Sequence of protein 1:
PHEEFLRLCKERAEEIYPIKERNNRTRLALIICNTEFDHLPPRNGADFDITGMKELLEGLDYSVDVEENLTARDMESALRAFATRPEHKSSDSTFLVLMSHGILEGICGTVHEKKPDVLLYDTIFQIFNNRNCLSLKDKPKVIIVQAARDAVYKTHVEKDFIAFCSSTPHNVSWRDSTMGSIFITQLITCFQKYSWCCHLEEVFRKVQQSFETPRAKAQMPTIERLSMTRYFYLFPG

Sequence of protein 2:
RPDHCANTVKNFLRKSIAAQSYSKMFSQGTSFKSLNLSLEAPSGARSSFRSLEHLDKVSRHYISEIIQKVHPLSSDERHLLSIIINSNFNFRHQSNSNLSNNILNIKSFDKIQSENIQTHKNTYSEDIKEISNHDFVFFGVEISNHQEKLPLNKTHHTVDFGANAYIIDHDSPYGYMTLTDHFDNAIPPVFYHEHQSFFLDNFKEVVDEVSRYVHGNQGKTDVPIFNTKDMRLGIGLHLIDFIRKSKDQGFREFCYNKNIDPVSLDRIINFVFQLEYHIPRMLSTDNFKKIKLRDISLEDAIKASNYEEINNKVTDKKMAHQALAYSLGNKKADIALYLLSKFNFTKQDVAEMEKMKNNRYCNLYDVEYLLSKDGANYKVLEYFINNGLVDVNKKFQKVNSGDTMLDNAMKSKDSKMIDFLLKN

Residue-level contacts at the interface:
Residue Y130 in protein 2 is in contact with residue V214 in protein 1 (closest heavy-atom distance 3.4 Å).
Residue K379 in protein 2 is in contact with residue N81 in protein 1 (closest heavy-atom distance 4.0 Å).
Residue N128 in protein 2 contacts residue R217 in protein 1 (closest heavy-atom distance 4.1 Å).
Residue D133 in protein 2 is in contact with residue R217 in protein 1 (closest heavy-atom distance 3.4 Å).
Residue P195 in protein 2 is in contact with residue T255 in protein 1 (closest heavy-atom distance 3.8 Å).
Residue E132 in protein 2 contacts residue V214 in protein 1 (closest heavy-atom distance 4.0 Å).
Residue P195 in protein 2 interacts with residue P256 in protein 1 (closest heavy-atom distance 4.0 Å).
Residue R366 in protein 2 is in contact with residue D59 in protein 1 (closest heavy-atom distance 3.3 Å).
Residue D190 in protein 2 contacts residue W216 in protein 1 (closest heavy-atom distance 3.5 Å).
Residue K379 in protein 2 is in contact with residue T47 in protein 1 (closest heavy-atom distance 3.8 Å).
Residue H163 in protein 2 contacts residue D218 in protein 1 (closest heavy-atom distance 3.3 Å).
Residue Y367 in protein 2 contacts residue D59 in protein 1 (closest heavy-atom distance 3.2 Å).
Residue K404 in protein 2 interacts with residue V78 in protein 1 (closest heavy-atom distance 4.3 Å).
Residue V165 in protein 2 interacts with residue D218 in protein 1 (closest heavy-atom distance 4.2 Å).
Residue Y130 in protein 2 is in contact with residue N56 in protein 1 (closest heavy-atom distance 3.4 Å).
Residue Y219 in protein 2 contacts residue R257 in protein 1 (closest heavy-atom distance 3.6 Å).
Residue N406 in protein 2 interacts with residue L82 in protein 1 (closest heavy-atom distance 4.5 Å).
Residue S217 in protein 2 is in contact with residue P256 in protein 1 (closest heavy-atom distance 3.9 Å).
Residue E132 in protein 2 interacts with residue N213 in protein 1 (closest heavy-atom distance 2.9 Å).
Residue S217 in protein 2 is in contact with residue R257 in protein 1 (closest heavy-atom distance 3.1 Å).
Residue R366 in protein 2 contacts residue T63 in protein 1 (closest heavy-atom distance 3.5 Å).
Residue T164 in protein 2 interacts with residue D218 in protein 1 (closest heavy-atom distance 3.3 Å).
Residue I193 in protein 2 interacts with residue R257 in protein 1 (closest heavy-atom distance 4.4 Å).
Residue K417 in protein 2 is in contact with residue E80 in protein 1 (closest heavy-atom distance 3.4 Å).
Residue P195 in protein 2 interacts with residue R257 in protein 1 (closest heavy-atom distance 3.8 Å).
Residue F197 in protein 2 interacts with residue T255 in protein 1 (closest heavy-atom distance 4.0 Å).
Residue F189 in protein 2 interacts with residue R217 in protein 1 (closest heavy-atom distance 4.1 Å).
Residue E132 in protein 2 interacts with residue S215 in protein 1 (closest heavy-atom distance 3.3 Å).
Residue Y371 in protein 2 is in contact with residue E80 in protein 1 (closest heavy-atom distance 2.7 Å).
Residue K417 in protein 2 is in contact with residue D50 in protein 1 (closest heavy-atom distance 4.1 Å).
Residue V405 in protein 2 is in contact with residue V78 in protein 1 (closest heavy-atom distance 3.5 Å).
Residue D187 in protein 2 interacts with residue R217 in protein 1 (closest heavy-atom distance 3.1 Å).
Residue D190 in protein 2 is in contact with residue D218 in protein 1 (closest heavy-atom distance 4.1 Å).
Residue Y371 in protein 2 interacts with residue D59 in protein 1 (closest heavy-atom distance 3.2 Å).
Residue K417 in protein 2 is in contact with residue L82 in protein 1 (closest heavy-atom distance 3.5 Å).
Residue A192 in protein 2 contacts residue R257 in protein 1 (closest heavy-atom distance 4.0 Å).
Residue L370 in protein 2 is in contact with residue I62 in protein 1 (closest heavy-atom distance 3.6 Å).
Residue L370 in protein 2 interacts with residue D59 in protein 1 (closest heavy-atom distance 3.6 Å).
Residue V405 in protein 2 interacts with residue E80 in protein 1 (closest heavy-atom distance 4.2 Å).
Residue L370 in protein 2 interacts with residue T63 in protein 1 (closest heavy-atom distance 3.5 Å).
Residue K419 in protein 2 contacts residue D50 in protein 1 (closest heavy-atom distance 3.2 Å).
Residue Y375 in protein 2 interacts with residue E80 in protein 1 (closest heavy-atom distance 2.8 Å).
Residue K379 in protein 2 contacts residue E80 in protein 1 (closest heavy-atom distance 3.3 Å).
Residue Y371 in protein 2 contacts residue I62 in protein 1 (closest heavy-atom distance 4.1 Å).
Residue K417 in protein 2 is in contact with residue N81 in protein 1 (closest heavy-atom distance 2.8 Å).
Residue Y130 in protein 2 is in contact with residue R217 in protein 1 (closest heavy-atom distance 3.5 Å).
Residue Y198 in protein 2 is in contact with residue T255 in protein 1 (closest heavy-atom distance 4.4 Å).
Residue N406 in protein 2 is in contact with residue E79 in protein 1 (closest heavy-atom distance 3.2 Å).
Residue N369 in protein 2 interacts with residue K66 in protein 1 (closest heavy-atom distance 4.0 Å).
Residue N406 in protein 2 is in contact with residue V78 in protein 1 (closest heavy-atom distance 3.1 Å).
Residue A192 in protein 2 interacts with residue W216 in protein 1 (closest heavy-atom distance 4.3 Å).
Residue R218 in protein 2 interacts with residue R257 in protein 1 (closest heavy-atom distance 3.3 Å).
Residue K379 in protein 2 interacts with residue E48 in protein 1 (closest heavy-atom distance 3.2 Å).
Residue L370 in protein 2 interacts with residue K66 in protein 1 (closest heavy-atom distance 4.2 Å).
Residue K337 in protein 2 contacts residue E48 in protein 1 (closest heavy-atom distance 3.0 Å).
Residue N406 in protein 2 is in contact with residue E80 in protein 1 (closest heavy-atom distance 2.7 Å).
Residue S407 in protein 2 is in contact with residue E79 in protein 1 (closest heavy-atom distance 3.8 Å).
Residue Y219 in protein 2 is in contact with residue W216 in protein 1 (closest heavy-atom distance 3.4 Å).
Residue F189 in protein 2 contacts residue S215 in protein 1 (closest heavy-atom distance 3.0 Å).
Residue R366 in protein 2 is in contact with residue F60 in protein 1 (closest heavy-atom distance 3.5 Å).

The following describes two proteins that form a bound complex.